These two protein chains interact to form a complex.

Sequence of protein 1:
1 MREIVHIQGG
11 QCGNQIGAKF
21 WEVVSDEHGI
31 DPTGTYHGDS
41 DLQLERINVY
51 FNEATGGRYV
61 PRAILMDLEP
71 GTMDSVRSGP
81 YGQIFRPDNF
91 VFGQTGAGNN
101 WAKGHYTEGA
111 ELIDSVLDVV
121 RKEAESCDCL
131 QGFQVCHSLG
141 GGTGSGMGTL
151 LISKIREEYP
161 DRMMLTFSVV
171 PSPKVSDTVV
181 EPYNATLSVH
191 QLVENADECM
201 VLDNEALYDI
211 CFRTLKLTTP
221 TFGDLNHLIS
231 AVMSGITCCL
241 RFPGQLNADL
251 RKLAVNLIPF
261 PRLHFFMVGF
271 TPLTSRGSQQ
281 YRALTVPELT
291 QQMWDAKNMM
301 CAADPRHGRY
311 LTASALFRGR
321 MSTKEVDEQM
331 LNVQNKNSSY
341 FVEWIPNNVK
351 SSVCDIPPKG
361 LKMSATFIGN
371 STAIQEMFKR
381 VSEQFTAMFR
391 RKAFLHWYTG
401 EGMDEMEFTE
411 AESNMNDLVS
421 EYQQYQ

Sequence of protein 2:
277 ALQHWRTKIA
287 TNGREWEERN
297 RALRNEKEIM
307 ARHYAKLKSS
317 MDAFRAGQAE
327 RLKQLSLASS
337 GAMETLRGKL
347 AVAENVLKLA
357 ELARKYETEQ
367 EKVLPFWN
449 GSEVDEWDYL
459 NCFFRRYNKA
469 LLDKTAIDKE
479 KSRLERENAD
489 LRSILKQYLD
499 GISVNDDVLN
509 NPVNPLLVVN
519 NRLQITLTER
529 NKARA

Interface contacts:
Residue M406 in protein 1 interacts with residue K354 in protein 2 (closest heavy-atom distance 5.0 Å).
Residue N416 in protein 1 interacts with residue K361 in protein 2 (closest heavy-atom distance 4.7 Å).
Residue M406 in protein 1 interacts with residue L355 in protein 2 (closest heavy-atom distance 3.9 Å).
Residue T409 in protein 1 interacts with residue L358 in protein 2 (closest heavy-atom distance 3.2 Å).
Residue E410 in protein 1 is in contact with residue L358 in protein 2 (closest heavy-atom distance 3.8 Å).
Residue S413 in protein 1 is in contact with residue K361 in protein 2 (closest heavy-atom distance 3.4 Å).
Residue S413 in protein 1 interacts with residue L358 in protein 2 (closest heavy-atom distance 3.3 Å).
Residue M406 in protein 1 contacts residue N351 in protein 2 (closest heavy-atom distance 3.4 Å).
Residue E410 in protein 1 contacts residue K354 in protein 2 (closest heavy-atom distance 2.9 Å).
Residue T409 in protein 1 is in contact with residue L355 in protein 2 (closest heavy-atom distance 4.9 Å).
Residue N416 in protein 1 is in contact with residue Y362 in protein 2 (closest heavy-atom distance 3.9 Å).
Residue D417 in protein 1 is in contact with residue K361 in protein 2 (closest heavy-atom distance 3.9 Å).